Sequence of the first protein:
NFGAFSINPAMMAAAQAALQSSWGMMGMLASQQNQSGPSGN

Sequence of the second protein:
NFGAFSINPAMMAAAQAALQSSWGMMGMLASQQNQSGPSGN

This data describes a binding interaction between two proteins.

Interface contacts:
Residue M27 in the second protein interacts with residue M27 in the first protein (closest heavy-atom distance 3.1 Å).
Residue G28 in the second protein interacts with residue G28 in the first protein (closest heavy-atom distance 2.9 Å).
Residue A16 in the second protein is in contact with residue A16 in the first protein (closest heavy-atom distance 3.0 Å).
Residue Q17 in the second protein contacts residue Q17 in the first protein (closest heavy-atom distance 2.9 Å).
Residue A11 in the second protein interacts with residue P10 in the first protein (closest heavy-atom distance 3.0 Å).
Residue S7 in the second protein interacts with residue I8 in the first protein (closest heavy-atom distance 2.8 Å).
Residue G25 in the second protein interacts with residue W24 in the first protein (closest heavy-atom distance 3.0 Å).
Residue M26 in the second protein interacts with residue G25 in the first protein (closest heavy-atom distance 3.1 Å).
Residue S32 in the second protein is in contact with residue A31 in the first protein (closest heavy-atom distance 3.0 Å).
Residue A5 in the second protein contacts residue F6 in the first protein (closest heavy-atom distance 3.1 Å).
Residue M13 in the second protein is in contact with residue A14 in the first protein (closest heavy-atom distance 3.1 Å).
Residue Q21 in the second protein is in contact with residue Q21 in the first protein (closest heavy-atom distance 3.2 Å).
Residue P39 in the second protein interacts with residue P39 in the first protein (closest heavy-atom distance 3.2 Å).
Residue N2 in the second protein interacts with residue N2 in the first protein (closest heavy-atom distance 2.8 Å).
Residue M13 in the second protein is in contact with residue M13 in the first protein (closest heavy-atom distance 3.2 Å).
Residue F3 in the second protein is in contact with residue F3 in the first protein (closest heavy-atom distance 3.4 Å).
Residue M29 in the second protein is in contact with residue M29 in the first protein (closest heavy-atom distance 3.1 Å).
Residue G28 in the second protein is in contact with residue M27 in the first protein (closest heavy-atom distance 3.1 Å).
Residue N35 in the second protein is in contact with residue N35 in the first protein (closest heavy-atom distance 3.1 Å).
Residue A11 in the second protein is in contact with residue M12 in the first protein (closest heavy-atom distance 2.8 Å).
Residue Q34 in the second protein is in contact with residue Q33 in the first protein (closest heavy-atom distance 2.8 Å).
Residue N35 in the second protein contacts residue Q33 in the first protein (closest heavy-atom distance 3.3 Å).
Residue L30 in the second protein interacts with residue L30 in the first protein (closest heavy-atom distance 3.1 Å).
Residue G41 in the second protein interacts with residue G41 in the first protein (closest heavy-atom distance 2.6 Å).
Residue Q21 in the second protein interacts with residue L20 in the first protein (closest heavy-atom distance 3.0 Å).
Residue A19 in the second protein interacts with residue A18 in the first protein (closest heavy-atom distance 3.1 Å).
Residue M13 in the second protein is in contact with residue M12 in the first protein (closest heavy-atom distance 3.3 Å).
Residue A19 in the second protein interacts with residue A19 in the first protein (closest heavy-atom distance 2.9 Å).
Residue P10 in the second protein contacts residue P10 in the first protein (closest heavy-atom distance 3.4 Å).
Residue G4 in the second protein contacts residue G4 in the first protein (closest heavy-atom distance 3.0 Å).
Residue A5 in the second protein is in contact with residue A5 in the first protein (closest heavy-atom distance 3.1 Å).
Residue N2 in the second protein is in contact with residue F3 in the first protein (closest heavy-atom distance 3.3 Å).
Residue S23 in the second protein contacts residue W24 in the first protein (closest heavy-atom distance 3.4 Å).
Residue M12 in the second protein contacts residue M12 in the first protein (closest heavy-atom distance 3.0 Å).
Residue A5 in the second protein interacts with residue G4 in the first protein (closest heavy-atom distance 3.4 Å).
Residue Q36 in the second protein interacts with residue Q36 in the first protein (closest heavy-atom distance 3.0 Å).
Residue Q36 in the second protein is in contact with residue N35 in the first protein (closest heavy-atom distance 3.1 Å).
Residue M26 in the second protein contacts residue M26 in the first protein (closest heavy-atom distance 3.2 Å).
Residue S32 in the second protein contacts residue Q33 in the first protein (closest heavy-atom distance 2.9 Å).
Residue L20 in the second protein is in contact with residue L20 in the first protein (closest heavy-atom distance 3.3 Å).
Residue L30 in the second protein contacts residue A31 in the first protein (closest heavy-atom distance 3.2 Å).
Residue Q34 in the second protein interacts with residue Q34 in the first protein (closest heavy-atom distance 3.2 Å).
Residue P39 in the second protein is in contact with residue S40 in the first protein (closest heavy-atom distance 3.5 Å).
Residue S23 in the second protein interacts with residue S23 in the first protein (closest heavy-atom distance 2.9 Å).
Residue W24 in the second protein interacts with residue W24 in the first protein (closest heavy-atom distance 3.1 Å).
Residue F6 in the second protein is in contact with residue F6 in the first protein (closest heavy-atom distance 3.0 Å).
Residue S23 in the second protein contacts residue S22 in the first protein (closest heavy-atom distance 3.5 Å).
Residue N9 in the second protein is in contact with residue I8 in the first protein (closest heavy-atom distance 3.2 Å).
Residue G28 in the second protein interacts with residue M29 in the first protein (closest heavy-atom distance 3.4 Å).
Residue Q17 in the second protein contacts residue A18 in the first protein (closest heavy-atom distance 3.3 Å).
Residue G38 in the second protein interacts with residue S37 in the first protein (closest heavy-atom distance 2.9 Å).
Residue L30 in the second protein contacts residue M29 in the first protein (closest heavy-atom distance 3.1 Å).
Residue N42 in the second protein contacts residue N42 in the first protein (closest heavy-atom distance 3.1 Å).
Residue A18 in the second protein contacts residue A18 in the first protein (closest heavy-atom distance 3.5 Å).
Residue S22 in the second protein interacts with residue Q21 in the first protein (closest heavy-atom distance 2.6 Å).
Residue N9 in the second protein contacts residue N9 in the first protein (closest heavy-atom distance 3.0 Å).
Residue A18 in the second protein is in contact with residue A15 in the first protein (closest heavy-atom distance 3.4 Å).
Residue M26 in the second protein contacts residue M27 in the first protein (closest heavy-atom distance 3.1 Å).
Residue I8 in the second protein interacts with residue I8 in the first protein (closest heavy-atom distance 3.1 Å).
Residue S7 in the second protein interacts with residue F6 in the first protein (closest heavy-atom distance 3.4 Å).